Sequence of protein 2:
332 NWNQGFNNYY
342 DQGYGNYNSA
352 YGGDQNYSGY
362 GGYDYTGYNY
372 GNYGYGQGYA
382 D

Interface contacts:
Residue Y364 in protein 1 contacts residue Q343 in protein 2 (closest heavy-atom distance 3.6 Å).
Residue W333 in protein 1 is in contact with residue Y352 in protein 2 (closest heavy-atom distance 3.5 Å).
Residue W333 in protein 1 is in contact with residue S350 in protein 2 (closest heavy-atom distance 3.8 Å).
Residue Q335 in protein 1 contacts residue S350 in protein 2 (closest heavy-atom distance 4.6 Å).
Residue Y364 in protein 1 interacts with residue Y345 in protein 2 (closest heavy-atom distance 4.7 Å).

Sequence of protein 1:
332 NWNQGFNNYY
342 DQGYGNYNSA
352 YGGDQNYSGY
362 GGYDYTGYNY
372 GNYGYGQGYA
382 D

This data describes a binding interaction between two proteins.